Sequence of the first protein:
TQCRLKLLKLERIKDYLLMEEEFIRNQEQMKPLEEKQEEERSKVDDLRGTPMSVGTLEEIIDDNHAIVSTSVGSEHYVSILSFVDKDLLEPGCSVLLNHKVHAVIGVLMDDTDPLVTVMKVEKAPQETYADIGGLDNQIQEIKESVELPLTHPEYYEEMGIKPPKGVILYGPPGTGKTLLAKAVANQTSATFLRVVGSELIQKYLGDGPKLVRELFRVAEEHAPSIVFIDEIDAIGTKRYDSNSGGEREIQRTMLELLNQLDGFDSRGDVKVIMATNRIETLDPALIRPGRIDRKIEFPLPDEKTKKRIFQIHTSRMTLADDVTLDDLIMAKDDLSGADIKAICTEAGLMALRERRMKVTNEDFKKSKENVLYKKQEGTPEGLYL

Sequence of the second protein:
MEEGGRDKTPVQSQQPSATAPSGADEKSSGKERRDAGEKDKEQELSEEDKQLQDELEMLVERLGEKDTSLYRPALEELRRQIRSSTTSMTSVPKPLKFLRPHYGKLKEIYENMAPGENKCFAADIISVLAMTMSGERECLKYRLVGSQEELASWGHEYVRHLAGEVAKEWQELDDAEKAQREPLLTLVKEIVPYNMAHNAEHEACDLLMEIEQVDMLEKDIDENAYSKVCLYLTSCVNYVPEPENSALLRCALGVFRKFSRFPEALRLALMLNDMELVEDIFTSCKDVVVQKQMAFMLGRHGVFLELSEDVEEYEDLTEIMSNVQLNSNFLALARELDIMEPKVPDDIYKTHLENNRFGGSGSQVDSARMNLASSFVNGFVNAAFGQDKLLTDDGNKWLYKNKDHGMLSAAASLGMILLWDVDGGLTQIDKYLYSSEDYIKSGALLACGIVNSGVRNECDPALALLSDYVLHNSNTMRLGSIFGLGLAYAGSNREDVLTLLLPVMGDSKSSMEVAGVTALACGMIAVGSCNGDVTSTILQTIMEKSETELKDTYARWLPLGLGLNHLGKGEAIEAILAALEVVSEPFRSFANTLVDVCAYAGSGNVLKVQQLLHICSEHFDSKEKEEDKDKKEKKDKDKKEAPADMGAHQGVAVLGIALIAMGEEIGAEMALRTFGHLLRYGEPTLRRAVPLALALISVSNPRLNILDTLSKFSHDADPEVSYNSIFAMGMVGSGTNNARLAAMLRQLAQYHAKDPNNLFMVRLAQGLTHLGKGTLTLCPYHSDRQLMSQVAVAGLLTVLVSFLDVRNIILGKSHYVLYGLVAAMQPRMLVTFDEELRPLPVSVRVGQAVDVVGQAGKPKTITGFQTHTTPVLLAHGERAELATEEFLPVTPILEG

Residue-level contacts at the interface:
Residue R828 in the second protein contacts residue E199 in the first protein (closest heavy-atom distance 3.1 Å).
Residue K66 in the second protein interacts with residue R411 in the first protein (closest heavy-atom distance 3.0 Å).
Residue G663 in the second protein interacts with residue R80 in the first protein (closest heavy-atom distance 3.2 Å).
Residue K66 in the second protein is in contact with residue R410 in the first protein (closest heavy-atom distance 3.2 Å).
Residue E665 in the second protein contacts residue Q92 in the first protein (closest heavy-atom distance 3.5 Å).
Residue C616 in the second protein is in contact with residue R80 in the first protein (closest heavy-atom distance 3.3 Å).
Residue V844 in the second protein contacts residue Q195 in the first protein (closest heavy-atom distance 3.3 Å).
Residue E664 in the second protein interacts with residue M85 in the first protein (closest heavy-atom distance 3.5 Å).
Residue L830 in the second protein interacts with residue Q242 in the first protein (closest heavy-atom distance 3.3 Å).
Residue P827 in the second protein interacts with residue Y210 in the first protein (closest heavy-atom distance 3.4 Å).
Residue E720 in the second protein contacts residue H207 in the first protein (closest heavy-atom distance 3.2 Å).
Residue G64 in the second protein interacts with residue R410 in the first protein (closest heavy-atom distance 3.0 Å).
Residue D67 in the second protein interacts with residue R410 in the first protein (closest heavy-atom distance 3.3 Å).
Residue A152 in the second protein contacts residue T373 in the first protein (closest heavy-atom distance 3.2 Å).
Residue L70 in the second protein interacts with residue R410 in the first protein (closest heavy-atom distance 3.6 Å).
Residue E150 in the second protein contacts residue L374 in the first protein (closest heavy-atom distance 3.5 Å).
Residue K66 in the second protein is in contact with residue M412 in the first protein (closest heavy-atom distance 3.3 Å).
Residue M829 in the second protein interacts with residue T206 in the first protein (closest heavy-atom distance 3.0 Å).
Residue H614 in the second protein is in contact with residue E76 in the first protein (closest heavy-atom distance 3.3 Å).
Residue L231 in the second protein interacts with residue Q57 in the first protein (closest heavy-atom distance 3.5 Å).
Residue Y239 in the second protein contacts residue K64 in the first protein (closest heavy-atom distance 3.5 Å).
Residue P827 in the second protein contacts residue H207 in the first protein (closest heavy-atom distance 3.0 Å).
Residue H614 in the second protein contacts residue R80 in the first protein (closest heavy-atom distance 3.5 Å).
Residue L613 in the second protein contacts residue E76 in the first protein (closest heavy-atom distance 3.2 Å).
Residue A648 in the second protein is in contact with residue L65 in the first protein (closest heavy-atom distance 3.5 Å).
Residue N757 in the second protein contacts residue E209 in the first protein (closest heavy-atom distance 3.6 Å).
Residue E665 in the second protein interacts with residue E89 in the first protein (closest heavy-atom distance 3.5 Å).
Residue E665 in the second protein is in contact with residue K91 in the first protein (closest heavy-atom distance 3.3 Å).
Residue P193 in the second protein interacts with residue Q57 in the first protein (closest heavy-atom distance 3.2 Å).
Residue L612 in the second protein contacts residue E76 in the first protein (closest heavy-atom distance 3.2 Å).
Residue D645 in the second protein contacts residue L65 in the first protein (closest heavy-atom distance 3.3 Å).
Residue N605 in the second protein is in contact with residue K64 in the first protein (closest heavy-atom distance 3.4 Å).
Residue Q826 in the second protein contacts residue K198 in the first protein (closest heavy-atom distance 3.0 Å).
Residue K608 in the second protein contacts residue L65 in the first protein (closest heavy-atom distance 3.3 Å).
Residue E720 in the second protein contacts residue T206 in the first protein (closest heavy-atom distance 3.5 Å).
Residue V853 in the second protein contacts residue E209 in the first protein (closest heavy-atom distance 3.6 Å).
Residue E720 in the second protein is in contact with residue P208 in the first protein (closest heavy-atom distance 3.3 Å).
Residue A856 in the second protein contacts residue H207 in the first protein (closest heavy-atom distance 3.2 Å).
Residue L830 in the second protein is in contact with residue T243 in the first protein (closest heavy-atom distance 3.3 Å).
Residue K608 in the second protein is in contact with residue K69 in the first protein (closest heavy-atom distance 3.6 Å).
Residue Y194 in the second protein interacts with residue L60 in the first protein (closest heavy-atom distance 3.4 Å).
Residue Q826 in the second protein is in contact with residue Y184 in the first protein (closest heavy-atom distance 3.2 Å).
Residue H156 in the second protein interacts with residue K413 in the first protein (closest heavy-atom distance 3.0 Å).
Residue H156 in the second protein interacts with residue T373 in the first protein (closest heavy-atom distance 3.4 Å).
Residue L659 in the second protein is in contact with residue R80 in the first protein (closest heavy-atom distance 3.5 Å).
Residue L151 in the second protein interacts with residue L374 in the first protein (closest heavy-atom distance 3.1 Å).
Residue L659 in the second protein is in contact with residue L73 in the first protein (closest heavy-atom distance 3.6 Å).
Residue R688 in the second protein is in contact with residue T243 in the first protein (closest heavy-atom distance 3.1 Å).
Residue F833 in the second protein interacts with residue C58 in the first protein (closest heavy-atom distance 3.2 Å).
Residue D67 in the second protein contacts residue L407 in the first protein (closest heavy-atom distance 3.1 Å).
Residue R828 in the second protein contacts residue K198 in the first protein (closest heavy-atom distance 3.1 Å).
Residue Q826 in the second protein interacts with residue Q195 in the first protein (closest heavy-atom distance 3.5 Å).
Residue P827 in the second protein interacts with residue L203 in the first protein (closest heavy-atom distance 3.5 Å).
Residue R828 in the second protein is in contact with residue E202 in the first protein (closest heavy-atom distance 3.1 Å).
Residue F833 in the second protein contacts residue A185 in the first protein (closest heavy-atom distance 3.2 Å).
Residue G663 in the second protein is in contact with residue M85 in the first protein (closest heavy-atom distance 3.4 Å).
Residue W154 in the second protein interacts with residue L374 in the first protein (closest heavy-atom distance 3.2 Å).
Residue P719 in the second protein contacts residue E209 in the first protein (closest heavy-atom distance 3.4 Å).
Residue V831 in the second protein contacts residue Q242 in the first protein (closest heavy-atom distance 3.1 Å).
Residue S617 in the second protein contacts residue Q84 in the first protein (closest heavy-atom distance 2.9 Å).

This data describes a binding interaction between two proteins.